Sequence of the first protein:
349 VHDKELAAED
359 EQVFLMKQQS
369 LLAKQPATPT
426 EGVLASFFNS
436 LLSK

These two protein chains interact to form a complex.

Contacts between the two chains:
Residue A117 in the second protein interacts with residue L437 in the first protein (closest heavy-atom distance 4.2 Å).
Residue V114 in the second protein contacts residue L436 in the first protein (closest heavy-atom distance 3.8 Å).
Residue E110 in the second protein interacts with residue L436 in the first protein (closest heavy-atom distance 4.6 Å).
Residue V114 in the second protein is in contact with residue K439 in the first protein (closest heavy-atom distance 4.9 Å).
Residue A117 in the second protein is in contact with residue F433 in the first protein (closest heavy-atom distance 3.2 Å).
Residue V114 in the second protein is in contact with residue L437 in the first protein (closest heavy-atom distance 4.7 Å).
Residue K121 in the second protein interacts with residue A430 in the first protein (closest heavy-atom distance 4.5 Å).
Residue E110 in the second protein interacts with residue K439 in the first protein (closest heavy-atom distance 3.3 Å).
Residue K121 in the second protein interacts with residue N434 in the first protein (closest heavy-atom distance 4.3 Å).
Residue K121 in the second protein contacts residue F433 in the first protein (closest heavy-atom distance 4.6 Å).
Residue A117 in the second protein contacts residue L436 in the first protein (closest heavy-atom distance 4.6 Å).
Residue L124 in the second protein interacts with residue E426 in the first protein (closest heavy-atom distance 3.4 Å).
Residue L124 in the second protein contacts residue A430 in the first protein (closest heavy-atom distance 4.3 Å).

Sequence of the second protein:
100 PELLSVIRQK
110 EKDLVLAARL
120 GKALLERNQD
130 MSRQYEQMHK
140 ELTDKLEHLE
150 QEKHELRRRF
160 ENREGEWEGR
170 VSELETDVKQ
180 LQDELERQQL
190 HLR